Sequence of chain A:
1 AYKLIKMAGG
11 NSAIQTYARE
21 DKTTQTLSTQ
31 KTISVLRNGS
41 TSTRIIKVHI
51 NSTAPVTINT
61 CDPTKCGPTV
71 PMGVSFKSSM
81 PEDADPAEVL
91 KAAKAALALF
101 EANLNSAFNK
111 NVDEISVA

Residue-level contacts at the interface:
Residue Y2 in chain A contacts residue E88 in chain B (closest heavy-atom distance 3.1 Å).
Residue E88 in chain A interacts with residue Y2 in chain B (closest heavy-atom distance 3.1 Å).
Residue V112 in chain A is in contact with residue Q15 in chain B (closest heavy-atom distance 3.1 Å).
Residue F100 in chain A is in contact with residue T29 in chain B (closest heavy-atom distance 3.2 Å).
Residue K31 in chain A contacts residue F108 in chain B (closest heavy-atom distance 3.0 Å).
Residue M72 in chain A interacts with residue S79 in chain B (closest heavy-atom distance 3.4 Å).
Residue Y2 in chain A interacts with residue V117 in chain B (closest heavy-atom distance 2.9 Å).
Residue N111 in chain A is in contact with residue K6 in chain B (closest heavy-atom distance 3.2 Å).
Residue P86 in chain A contacts residue M72 in chain B (closest heavy-atom distance 3.3 Å).
Residue S52 in chain A is in contact with residue V89 in chain B (closest heavy-atom distance 3.0 Å).
Residue I46 in chain A is in contact with residue N105 in chain B (closest heavy-atom distance 3.2 Å).
Residue N59 in chain A contacts residue T41 in chain B (closest heavy-atom distance 2.8 Å).
Residue G73 in chain A is in contact with residue S79 in chain B (closest heavy-atom distance 2.8 Å).
Residue T29 in chain A interacts with residue F100 in chain B (closest heavy-atom distance 3.4 Å).
Residue V117 in chain A interacts with residue Y2 in chain B (closest heavy-atom distance 2.9 Å).
Residue Y17 in chain A is in contact with residue V112 in chain B (closest heavy-atom distance 2.7 Å).
Residue V74 in chain A interacts with residue K77 in chain B (closest heavy-atom distance 3.4 Å).
Residue L4 in chain A contacts residue E114 in chain B (closest heavy-atom distance 3.3 Å).
Residue L104 in chain A contacts residue S78 in chain B (closest heavy-atom distance 3.2 Å).
Residue V89 in chain A contacts residue S52 in chain B (closest heavy-atom distance 2.9 Å).
Residue S79 in chain A contacts residue G73 in chain B (closest heavy-atom distance 3.0 Å).
Residue K6 in chain A contacts residue N111 in chain B (closest heavy-atom distance 2.6 Å).
Residue K3 in chain A is in contact with residue E114 in chain B (closest heavy-atom distance 3.4 Å).
Residue V74 in chain A is in contact with residue F76 in chain B (closest heavy-atom distance 3.3 Å).
Residue E101 in chain A is in contact with residue L90 in chain B (closest heavy-atom distance 3.2 Å).
Residue M80 in chain A is in contact with residue M72 in chain B (closest heavy-atom distance 3.3 Å).
Residue F76 in chain A is in contact with residue S75 in chain B (closest heavy-atom distance 3.1 Å).
Residue A92 in chain A is in contact with residue L27 in chain B (closest heavy-atom distance 3.4 Å).
Residue E114 in chain A contacts residue K3 in chain B (closest heavy-atom distance 3.3 Å).
Residue K110 in chain A contacts residue Q15 in chain B (closest heavy-atom distance 3.2 Å).
Residue G73 in chain A is in contact with residue S78 in chain B (closest heavy-atom distance 3.3 Å).
Residue K31 in chain A is in contact with residue S106 in chain B (closest heavy-atom distance 2.6 Å).
Residue N105 in chain A interacts with residue A84 in chain B (closest heavy-atom distance 2.6 Å).
Residue L4 in chain A is in contact with residue I115 in chain B (closest heavy-atom distance 2.9 Å).
Residue I58 in chain A interacts with residue T43 in chain B (closest heavy-atom distance 2.8 Å).
Residue E114 in chain A is in contact with residue L4 in chain B (closest heavy-atom distance 3.2 Å).
Residue E101 in chain A contacts residue K94 in chain B (closest heavy-atom distance 3.1 Å).
Residue Q15 in chain A is in contact with residue N111 in chain B (closest heavy-atom distance 3.1 Å).
Residue A84 in chain A interacts with residue N105 in chain B (closest heavy-atom distance 2.9 Å).
Residue A118 in chain A is in contact with residue A1 in chain B (closest heavy-atom distance 2.7 Å).
Residue F76 in chain A contacts residue V74 in chain B (closest heavy-atom distance 3.2 Å).
Residue M72 in chain A contacts residue M80 in chain B (closest heavy-atom distance 3.4 Å).
Residue D113 in chain A contacts residue K6 in chain B (closest heavy-atom distance 3.0 Å).
Residue I115 in chain A is in contact with residue L4 in chain B (closest heavy-atom distance 2.7 Å).
Residue V70 in chain A is in contact with residue L36 in chain B (closest heavy-atom distance 3.2 Å).
Residue S75 in chain A is in contact with residue F76 in chain B (closest heavy-atom distance 3.2 Å).
Residue K77 in chain A interacts with residue S75 in chain B (closest heavy-atom distance 2.7 Å).
Residue V117 in chain A interacts with residue A1 in chain B (closest heavy-atom distance 2.7 Å).
Residue A1 in chain A interacts with residue A118 in chain B (closest heavy-atom distance 3.3 Å).
Residue V56 in chain A interacts with residue P81 in chain B (closest heavy-atom distance 3.2 Å).
Residue K6 in chain A interacts with residue D113 in chain B (closest heavy-atom distance 3.2 Å).
Residue D83 in chain A is in contact with residue N105 in chain B (closest heavy-atom distance 3.4 Å).
Residue S78 in chain A contacts residue G73 in chain B (closest heavy-atom distance 3.4 Å).
Residue I115 in chain A interacts with residue K3 in chain B (closest heavy-atom distance 3.3 Å).
Residue S79 in chain A contacts residue M72 in chain B (closest heavy-atom distance 3.1 Å).
Residue K94 in chain A contacts residue E101 in chain B (closest heavy-atom distance 2.9 Å).
Residue S75 in chain A interacts with residue K77 in chain B (closest heavy-atom distance 2.5 Å).
Residue K31 in chain A contacts residue N103 in chain B (closest heavy-atom distance 2.7 Å).
Residue V112 in chain A interacts with residue Y17 in chain B (closest heavy-atom distance 3.0 Å).
Residue N103 in chain A contacts residue K31 in chain B (closest heavy-atom distance 2.3 Å).

The following describes two proteins that form a bound complex.

Sequence of chain B:
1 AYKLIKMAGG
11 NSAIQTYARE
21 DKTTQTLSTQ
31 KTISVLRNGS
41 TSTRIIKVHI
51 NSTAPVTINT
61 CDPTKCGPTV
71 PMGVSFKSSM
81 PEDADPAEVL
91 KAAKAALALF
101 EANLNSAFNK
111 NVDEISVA